Sequence of the first protein:
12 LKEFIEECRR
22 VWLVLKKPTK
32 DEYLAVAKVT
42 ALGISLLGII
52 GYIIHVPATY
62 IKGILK

Contacts between the two chains:
Residue V184 in the second protein contacts residue H56 in the first protein (closest heavy-atom distance 3.6 Å).
Residue C42 in the second protein is in contact with residue K63 in the first protein (closest heavy-atom distance 3.0 Å).
Residue V411 in the second protein is in contact with residue G44 in the first protein (closest heavy-atom distance 3.8 Å).
Residue Y225 in the second protein is in contact with residue P29 in the first protein (closest heavy-atom distance 2.9 Å).
Residue F38 in the second protein is in contact with residue I51 in the first protein (closest heavy-atom distance 3.7 Å).
Residue M380 in the second protein interacts with residue V22 in the first protein (closest heavy-atom distance 3.3 Å).
Residue A176 in the second protein interacts with residue L48 in the first protein (closest heavy-atom distance 3.6 Å).
Residue F38 in the second protein is in contact with residue L48 in the first protein (closest heavy-atom distance 3.7 Å).
Residue V408 in the second protein is in contact with residue T41 in the first protein (closest heavy-atom distance 3.6 Å).
Residue S179 in the second protein is in contact with residue L48 in the first protein (closest heavy-atom distance 3.7 Å).
Residue F183 in the second protein is in contact with residue I45 in the first protein (closest heavy-atom distance 3.9 Å).
Residue Y415 in the second protein contacts residue V40 in the first protein (closest heavy-atom distance 3.4 Å).
Residue R230 in the second protein contacts residue E33 in the first protein (closest heavy-atom distance 3.7 Å).
Residue F38 in the second protein contacts residue I55 in the first protein (closest heavy-atom distance 3.5 Å).
Residue Q180 in the second protein contacts residue G49 in the first protein (closest heavy-atom distance 3.9 Å).
Residue P376 in the second protein interacts with residue C19 in the first protein (closest heavy-atom distance 3.8 Å).
Residue S179 in the second protein contacts residue I45 in the first protein (closest heavy-atom distance 3.3 Å).
Residue F183 in the second protein contacts residue S46 in the first protein (closest heavy-atom distance 3.6 Å).
Residue C228 in the second protein contacts residue P29 in the first protein (closest heavy-atom distance 3.8 Å).
Residue G188 in the second protein contacts residue Y53 in the first protein (closest heavy-atom distance 3.6 Å).
Residue Y225 in the second protein is in contact with residue Y34 in the first protein (closest heavy-atom distance 3.5 Å).
Residue E232 in the second protein is in contact with residue V25 in the first protein (closest heavy-atom distance 2.9 Å).
Residue Y412 in the second protein is in contact with residue V40 in the first protein (closest heavy-atom distance 3.3 Å).
Residue V411 in the second protein is in contact with residue I45 in the first protein (closest heavy-atom distance 3.8 Å).
Residue C228 in the second protein contacts residue E33 in the first protein (closest heavy-atom distance 3.0 Å).
Residue F183 in the second protein interacts with residue Y53 in the first protein (closest heavy-atom distance 3.7 Å).
Residue Y412 in the second protein is in contact with residue T41 in the first protein (closest heavy-atom distance 3.7 Å).
Residue V231 in the second protein contacts residue V25 in the first protein (closest heavy-atom distance 3.3 Å).
Residue F38 in the second protein is in contact with residue G52 in the first protein (closest heavy-atom distance 3.2 Å).
Residue Y225 in the second protein is in contact with residue K28 in the first protein (closest heavy-atom distance 3.4 Å).
Residue V231 in the second protein is in contact with residue V22 in the first protein (closest heavy-atom distance 3.8 Å).
Residue R230 in the second protein is in contact with residue K27 in the first protein (closest heavy-atom distance 3.1 Å).
Residue V224 in the second protein contacts residue A38 in the first protein (closest heavy-atom distance 3.9 Å).
Residue S179 in the second protein contacts residue G49 in the first protein (closest heavy-atom distance 3.5 Å).
Residue T407 in the second protein contacts residue I45 in the first protein (closest heavy-atom distance 3.9 Å).
Residue Q180 in the second protein interacts with residue G52 in the first protein (closest heavy-atom distance 3.5 Å).
Residue R230 in the second protein is in contact with residue L26 in the first protein (closest heavy-atom distance 3.7 Å).
Residue A175 in the second protein interacts with residue L48 in the first protein (closest heavy-atom distance 3.5 Å).
Residue V184 in the second protein interacts with residue Y53 in the first protein (closest heavy-atom distance 3.7 Å).
Residue V379 in the second protein interacts with residue F15 in the first protein (closest heavy-atom distance 3.4 Å).
Residue L221 in the second protein contacts residue Y34 in the first protein (closest heavy-atom distance 2.7 Å).
Residue R372 in the second protein contacts residue E18 in the first protein (closest heavy-atom distance 3.5 Å).
Residue L187 in the second protein is in contact with residue Y53 in the first protein (closest heavy-atom distance 2.5 Å).
Residue P376 in the second protein contacts residue F15 in the first protein (closest heavy-atom distance 3.3 Å).
Residue C42 in the second protein contacts residue A59 in the first protein (closest heavy-atom distance 3.8 Å).
Residue P375 in the second protein interacts with residue F15 in the first protein (closest heavy-atom distance 3.7 Å).
Residue C228 in the second protein contacts residue Y34 in the first protein (closest heavy-atom distance 3.8 Å).
Residue V35 in the second protein is in contact with residue I55 in the first protein (closest heavy-atom distance 3.9 Å).
Residue Y412 in the second protein is in contact with residue V37 in the first protein (closest heavy-atom distance 3.6 Å).
Residue L34 in the second protein interacts with residue L48 in the first protein (closest heavy-atom distance 3.7 Å).
Residue M380 in the second protein contacts residue C19 in the first protein (closest heavy-atom distance 3.5 Å).
Residue R230 in the second protein interacts with residue V25 in the first protein (closest heavy-atom distance 3.6 Å).
Residue F220 in the second protein is in contact with residue T41 in the first protein (closest heavy-atom distance 3.4 Å).
Residue D44 in the second protein is in contact with residue K63 in the first protein (closest heavy-atom distance 3.7 Å).
Residue C228 in the second protein contacts residue V37 in the first protein (closest heavy-atom distance 3.8 Å).
Residue F220 in the second protein contacts residue A42 in the first protein (closest heavy-atom distance 3.4 Å).
Residue F183 in the second protein is in contact with residue G49 in the first protein (closest heavy-atom distance 3.8 Å).
Residue V411 in the second protein is in contact with residue T41 in the first protein (closest heavy-atom distance 3.7 Å).
Residue F220 in the second protein interacts with residue A38 in the first protein (closest heavy-atom distance 3.4 Å).
Residue E232 in the second protein interacts with residue K27 in the first protein (closest heavy-atom distance 3.3 Å).

The following describes two proteins that form a bound complex.

Sequence of the second protein:
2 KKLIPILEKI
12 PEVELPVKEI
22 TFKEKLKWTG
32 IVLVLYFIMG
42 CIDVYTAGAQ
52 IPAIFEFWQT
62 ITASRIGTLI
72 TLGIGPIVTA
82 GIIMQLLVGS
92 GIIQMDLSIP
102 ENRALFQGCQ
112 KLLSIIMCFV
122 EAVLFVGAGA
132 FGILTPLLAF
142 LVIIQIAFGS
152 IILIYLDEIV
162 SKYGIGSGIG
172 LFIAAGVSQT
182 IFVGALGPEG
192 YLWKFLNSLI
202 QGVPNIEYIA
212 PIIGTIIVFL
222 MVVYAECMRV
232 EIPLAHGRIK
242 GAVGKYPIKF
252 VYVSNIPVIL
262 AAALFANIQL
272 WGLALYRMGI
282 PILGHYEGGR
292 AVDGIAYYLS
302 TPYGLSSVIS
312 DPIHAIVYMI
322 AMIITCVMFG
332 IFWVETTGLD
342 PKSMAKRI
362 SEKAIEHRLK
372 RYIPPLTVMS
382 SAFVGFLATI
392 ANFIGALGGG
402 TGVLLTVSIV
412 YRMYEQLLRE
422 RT